These two protein chains interact to form a complex.

Sequence of the second protein:
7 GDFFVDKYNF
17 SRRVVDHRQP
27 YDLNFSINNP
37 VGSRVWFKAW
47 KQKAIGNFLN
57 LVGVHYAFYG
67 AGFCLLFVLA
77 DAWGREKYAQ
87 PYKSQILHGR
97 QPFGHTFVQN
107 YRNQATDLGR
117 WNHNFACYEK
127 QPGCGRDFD

Contacts between the two chains:
Residue N239 in the first protein is in contact with residue L55 in the second protein (closest heavy-atom distance 3.6 Å).
Residue N163 in the first protein contacts residue F121 in the second protein (closest heavy-atom distance 4.7 Å).
Residue N163 in the first protein is in contact with residue F99 in the second protein (closest heavy-atom distance 4.0 Å).
Residue N163 in the first protein is in contact with residue A122 in the second protein (closest heavy-atom distance 3.6 Å).
Residue Y159 in the first protein interacts with residue N120 in the second protein (closest heavy-atom distance 4.9 Å).

Sequence of the first protein:
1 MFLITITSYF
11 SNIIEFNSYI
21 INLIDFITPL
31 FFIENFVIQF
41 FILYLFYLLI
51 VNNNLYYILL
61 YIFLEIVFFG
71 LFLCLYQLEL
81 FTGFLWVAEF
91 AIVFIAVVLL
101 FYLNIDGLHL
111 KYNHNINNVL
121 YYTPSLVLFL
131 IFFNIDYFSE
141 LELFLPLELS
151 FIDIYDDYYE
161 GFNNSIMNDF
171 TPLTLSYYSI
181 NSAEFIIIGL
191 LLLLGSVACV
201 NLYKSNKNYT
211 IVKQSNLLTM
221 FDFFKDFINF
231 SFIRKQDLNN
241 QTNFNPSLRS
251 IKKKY